These two protein chains interact to form a complex.

Sequence of chain B:
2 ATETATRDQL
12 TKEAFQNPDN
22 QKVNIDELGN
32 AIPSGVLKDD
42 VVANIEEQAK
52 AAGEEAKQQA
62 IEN

Residue-level contacts at the interface:
Residue T5 in chain A contacts residue T5 in chain B (closest heavy-atom distance 2.9 Å).
Residue T5 in chain A interacts with residue A2 in chain B (closest heavy-atom distance 3.0 Å).
Residue A2 in chain A is in contact with residue T5 in chain B (closest heavy-atom distance 3.0 Å).

Sequence of chain A:
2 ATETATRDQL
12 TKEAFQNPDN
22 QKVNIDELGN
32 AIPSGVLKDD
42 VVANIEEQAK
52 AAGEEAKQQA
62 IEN